Sequence of protein 2:
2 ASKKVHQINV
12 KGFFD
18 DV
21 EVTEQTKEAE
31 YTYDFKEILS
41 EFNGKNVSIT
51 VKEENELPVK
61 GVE

Sequence of protein 1:
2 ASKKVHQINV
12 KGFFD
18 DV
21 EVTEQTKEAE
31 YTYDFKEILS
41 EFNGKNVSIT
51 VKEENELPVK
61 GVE

Interface contacts:
Residue H7 in protein 1 interacts with residue E53 in protein 2 (closest heavy-atom distance 2.9 Å).
Residue I9 in protein 1 interacts with residue T50 in protein 2 (closest heavy-atom distance 3.2 Å).
Residue G13 in protein 1 is in contact with residue V47 in protein 2 (closest heavy-atom distance 2.8 Å).
Residue V47 in protein 1 contacts residue K52 in protein 2 (closest heavy-atom distance 3.1 Å).
Residue N10 in protein 1 contacts residue T50 in protein 2 (closest heavy-atom distance 3.5 Å).
Residue N46 in protein 1 contacts residue G13 in protein 2 (closest heavy-atom distance 3.3 Å).
Residue K12 in protein 1 interacts with residue V47 in protein 2 (closest heavy-atom distance 3.4 Å).
Residue F15 in protein 1 is in contact with residue K45 in protein 2 (closest heavy-atom distance 2.9 Å).
Residue S48 in protein 1 interacts with residue V51 in protein 2 (closest heavy-atom distance 3.4 Å).
Residue E53 in protein 1 is in contact with residue K45 in protein 2 (closest heavy-atom distance 3.1 Å).
Residue D16 in protein 1 interacts with residue N43 in protein 2 (closest heavy-atom distance 3.2 Å).
Residue I49 in protein 1 contacts residue N10 in protein 2 (closest heavy-atom distance 3.3 Å).
Residue E54 in protein 1 interacts with residue K4 in protein 2 (closest heavy-atom distance 2.8 Å).
Residue N55 in protein 1 interacts with residue K4 in protein 2 (closest heavy-atom distance 3.2 Å).
Residue E53 in protein 1 is in contact with residue H7 in protein 2 (closest heavy-atom distance 2.9 Å).
Residue K52 in protein 1 is in contact with residue V47 in protein 2 (closest heavy-atom distance 3.1 Å).
Residue F15 in protein 1 is in contact with residue L39 in protein 2 (closest heavy-atom distance 3.5 Å).
Residue S48 in protein 1 interacts with residue K52 in protein 2 (closest heavy-atom distance 2.8 Å).
Residue T50 in protein 1 is in contact with residue N10 in protein 2 (closest heavy-atom distance 3.5 Å).
Residue S48 in protein 1 is in contact with residue V11 in protein 2 (closest heavy-atom distance 3.4 Å).
Residue K4 in protein 1 is in contact with residue N55 in protein 2 (closest heavy-atom distance 3.2 Å).
Residue K52 in protein 1 interacts with residue H7 in protein 2 (closest heavy-atom distance 3.5 Å).
Residue N43 in protein 1 is in contact with residue D18 in protein 2 (closest heavy-atom distance 3.5 Å).
Residue K4 in protein 1 interacts with residue E54 in protein 2 (closest heavy-atom distance 2.8 Å).
Residue H7 in protein 1 is in contact with residue K52 in protein 2 (closest heavy-atom distance 3.5 Å).
Residue E54 in protein 1 interacts with residue K5 in protein 2 (closest heavy-atom distance 3.2 Å).
Residue G44 in protein 1 contacts residue F15 in protein 2 (closest heavy-atom distance 2.7 Å).
Residue V51 in protein 1 interacts with residue F42 in protein 2 (closest heavy-atom distance 3.3 Å).
Residue K52 in protein 1 interacts with residue S48 in protein 2 (closest heavy-atom distance 2.8 Å).
Residue K45 in protein 1 contacts residue E53 in protein 2 (closest heavy-atom distance 3.1 Å).
Residue V51 in protein 1 is in contact with residue S48 in protein 2 (closest heavy-atom distance 3.4 Å).
Residue F14 in protein 1 interacts with residue G44 in protein 2 (closest heavy-atom distance 3.3 Å).
Residue V51 in protein 1 interacts with residue Q8 in protein 2 (closest heavy-atom distance 3.3 Å).
Residue N43 in protein 1 is in contact with residue D16 in protein 2 (closest heavy-atom distance 3.2 Å).
Residue V47 in protein 1 is in contact with residue K12 in protein 2 (closest heavy-atom distance 3.4 Å).
Residue F42 in protein 1 is in contact with residue V51 in protein 2 (closest heavy-atom distance 3.3 Å).
Residue K5 in protein 1 is in contact with residue E54 in protein 2 (closest heavy-atom distance 3.2 Å).
Residue I9 in protein 1 is in contact with residue V51 in protein 2 (closest heavy-atom distance 2.8 Å).
Residue V11 in protein 1 contacts residue S48 in protein 2 (closest heavy-atom distance 3.4 Å).
Residue K5 in protein 1 interacts with residue N55 in protein 2 (closest heavy-atom distance 2.9 Å).
Residue F15 in protein 1 contacts residue G44 in protein 2 (closest heavy-atom distance 2.7 Å).
Residue T50 in protein 1 is in contact with residue T50 in protein 2 (closest heavy-atom distance 2.7 Å).
Residue T50 in protein 1 interacts with residue S48 in protein 2 (closest heavy-atom distance 3.3 Å).
Residue N55 in protein 1 contacts residue K5 in protein 2 (closest heavy-atom distance 2.9 Å).
Residue I49 in protein 1 interacts with residue T50 in protein 2 (closest heavy-atom distance 3.1 Å).
Residue I49 in protein 1 contacts residue V11 in protein 2 (closest heavy-atom distance 2.7 Å).
Residue K45 in protein 1 is in contact with residue F15 in protein 2 (closest heavy-atom distance 2.9 Å).
Residue S48 in protein 1 contacts residue T50 in protein 2 (closest heavy-atom distance 3.3 Å).
Residue I49 in protein 1 is in contact with residue F35 in protein 2 (closest heavy-atom distance 3.3 Å).
Residue G13 in protein 1 contacts residue N46 in protein 2 (closest heavy-atom distance 3.3 Å).
Residue Q8 in protein 1 contacts residue V51 in protein 2 (closest heavy-atom distance 3.3 Å).
Residue T50 in protein 1 is in contact with residue I9 in protein 2 (closest heavy-atom distance 3.2 Å).
Residue F35 in protein 1 contacts residue I49 in protein 2 (closest heavy-atom distance 3.3 Å).
Residue T50 in protein 1 interacts with residue I49 in protein 2 (closest heavy-atom distance 3.1 Å).
Residue D18 in protein 1 is in contact with residue N43 in protein 2 (closest heavy-atom distance 3.5 Å).
Residue N10 in protein 1 interacts with residue I49 in protein 2 (closest heavy-atom distance 3.3 Å).
Residue G44 in protein 1 interacts with residue F14 in protein 2 (closest heavy-atom distance 3.3 Å).
Residue V11 in protein 1 interacts with residue I49 in protein 2 (closest heavy-atom distance 2.7 Å).
Residue V51 in protein 1 interacts with residue I9 in protein 2 (closest heavy-atom distance 2.8 Å).
Residue V47 in protein 1 interacts with residue G13 in protein 2 (closest heavy-atom distance 2.8 Å).

The following describes two proteins that form a bound complex.